Sequence of the second protein:
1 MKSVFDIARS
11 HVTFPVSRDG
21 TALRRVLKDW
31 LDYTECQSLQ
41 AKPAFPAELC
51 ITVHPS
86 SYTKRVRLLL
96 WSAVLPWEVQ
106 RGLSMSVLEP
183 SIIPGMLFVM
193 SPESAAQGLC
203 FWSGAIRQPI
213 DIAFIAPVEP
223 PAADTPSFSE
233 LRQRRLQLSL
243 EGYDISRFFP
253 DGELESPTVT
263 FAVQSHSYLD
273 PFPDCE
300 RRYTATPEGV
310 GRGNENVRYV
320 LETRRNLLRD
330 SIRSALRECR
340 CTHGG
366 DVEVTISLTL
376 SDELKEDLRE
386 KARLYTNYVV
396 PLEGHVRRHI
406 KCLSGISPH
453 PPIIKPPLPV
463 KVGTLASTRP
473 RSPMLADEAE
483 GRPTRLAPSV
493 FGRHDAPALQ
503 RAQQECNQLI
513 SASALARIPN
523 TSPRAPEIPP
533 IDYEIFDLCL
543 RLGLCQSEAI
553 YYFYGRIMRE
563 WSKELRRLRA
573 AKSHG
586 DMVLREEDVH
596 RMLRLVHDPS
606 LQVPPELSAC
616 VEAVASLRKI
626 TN

Interface contacts:
Residue L488 in the second protein is in contact with residue E64 in the first protein (closest heavy-atom distance 3.1 Å).
Residue L477 in the second protein contacts residue R69 in the first protein (closest heavy-atom distance 3.3 Å).
Residue L517 in the second protein is in contact with residue T62 in the first protein (closest heavy-atom distance 4.2 Å).
Residue P490 in the second protein contacts residue H59 in the first protein (closest heavy-atom distance 3.8 Å).
Residue A489 in the second protein is in contact with residue V60 in the first protein (closest heavy-atom distance 3.3 Å).
Residue A514 in the second protein interacts with residue T62 in the first protein (closest heavy-atom distance 4.0 Å).
Residue V492 in the second protein interacts with residue Y58 in the first protein (closest heavy-atom distance 3.4 Å).
Residue V462 in the second protein interacts with residue C76 in the first protein (closest heavy-atom distance 4.2 Å).
Residue A489 in the second protein interacts with residue W65 in the first protein (closest heavy-atom distance 3.5 Å).
Residue S491 in the second protein contacts residue H59 in the first protein (closest heavy-atom distance 3.6 Å).
Residue L488 in the second protein is in contact with residue W65 in the first protein (closest heavy-atom distance 3.6 Å).
Residue V492 in the second protein is in contact with residue L56 in the first protein (closest heavy-atom distance 4.1 Å).
Residue R495 in the second protein is in contact with residue Y58 in the first protein (closest heavy-atom distance 3.1 Å).
Residue E480 in the second protein is in contact with residue R112 in the first protein (closest heavy-atom distance 2.4 Å).
Residue A514 in the second protein is in contact with residue F115 in the first protein (closest heavy-atom distance 3.4 Å).
Residue R484 in the second protein contacts residue S72 in the first protein (closest heavy-atom distance 2.4 Å).
Residue R484 in the second protein interacts with residue C76 in the first protein (closest heavy-atom distance 4.2 Å).
Residue L488 in the second protein interacts with residue H77 in the first protein (closest heavy-atom distance 3.9 Å).
Residue K457 in the second protein interacts with residue Q57 in the first protein (closest heavy-atom distance 3.7 Å).
Residue S491 in the second protein interacts with residue Q57 in the first protein (closest heavy-atom distance 3.0 Å).
Residue R484 in the second protein is in contact with residue E68 in the first protein (closest heavy-atom distance 4.3 Å).
Residue V492 in the second protein contacts residue Q57 in the first protein (closest heavy-atom distance 3.4 Å).
Residue R495 in the second protein contacts residue E51 in the first protein (closest heavy-atom distance 3.6 Å).
Residue P490 in the second protein is in contact with residue V60 in the first protein (closest heavy-atom distance 3.1 Å).
Residue L477 in the second protein interacts with residue D71 in the first protein (closest heavy-atom distance 4.5 Å).
Residue P490 in the second protein interacts with residue T62 in the first protein (closest heavy-atom distance 3.8 Å).
Residue R487 in the second protein interacts with residue W65 in the first protein (closest heavy-atom distance 3.2 Å).
Residue R495 in the second protein is in contact with residue D54 in the first protein (closest heavy-atom distance 2.7 Å).
Residue L477 in the second protein is in contact with residue Y83 in the first protein (closest heavy-atom distance 4.5 Å).
Residue S515 in the second protein is in contact with residue D116 in the first protein (closest heavy-atom distance 3.3 Å).
Residue A489 in the second protein contacts residue F73 in the first protein (closest heavy-atom distance 4.1 Å).
Residue A489 in the second protein contacts residue E64 in the first protein (closest heavy-atom distance 4.2 Å).
Residue K463 in the second protein interacts with residue P79 in the first protein (closest heavy-atom distance 4.4 Å).
Residue A489 in the second protein interacts with residue T62 in the first protein (closest heavy-atom distance 4.4 Å).
Residue A514 in the second protein contacts residue D116 in the first protein (closest heavy-atom distance 4.4 Å).
Residue A518 in the second protein is in contact with residue Q63 in the first protein (closest heavy-atom distance 3.5 Å).
Residue G494 in the second protein interacts with residue L56 in the first protein (closest heavy-atom distance 3.6 Å).
Residue R487 in the second protein contacts residue E64 in the first protein (closest heavy-atom distance 3.6 Å).
Residue P485 in the second protein is in contact with residue W65 in the first protein (closest heavy-atom distance 3.5 Å).
Residue S515 in the second protein interacts with residue F115 in the first protein (closest heavy-atom distance 3.7 Å).
Residue R495 in the second protein contacts residue S53 in the first protein (closest heavy-atom distance 3.3 Å).
Residue E480 in the second protein interacts with residue E68 in the first protein (closest heavy-atom distance 4.1 Å).
Residue F493 in the second protein interacts with residue Q57 in the first protein (closest heavy-atom distance 3.6 Å).
Residue P485 in the second protein is in contact with residue E64 in the first protein (closest heavy-atom distance 3.6 Å).
Residue G494 in the second protein is in contact with residue Y58 in the first protein (closest heavy-atom distance 3.4 Å).
Residue A489 in the second protein interacts with residue H77 in the first protein (closest heavy-atom distance 3.2 Å).
Residue R484 in the second protein interacts with residue T75 in the first protein (closest heavy-atom distance 4.1 Å).
Residue A514 in the second protein contacts residue V61 in the first protein (closest heavy-atom distance 3.6 Å).
Residue R495 in the second protein is in contact with residue L56 in the first protein (closest heavy-atom distance 3.4 Å).
Residue F493 in the second protein is in contact with residue L56 in the first protein (closest heavy-atom distance 3.7 Å).
Residue S491 in the second protein contacts residue Y58 in the first protein (closest heavy-atom distance 3.3 Å).
Residue P490 in the second protein interacts with residue Y58 in the first protein (closest heavy-atom distance 4.3 Å).
Residue G483 in the second protein interacts with residue E68 in the first protein (closest heavy-atom distance 3.1 Å).
Residue I512 in the second protein contacts residue V60 in the first protein (closest heavy-atom distance 3.4 Å).
Residue G494 in the second protein is in contact with residue D54 in the first protein (closest heavy-atom distance 3.6 Å).
Residue E480 in the second protein contacts residue R69 in the first protein (closest heavy-atom distance 4.3 Å).
Residue R495 in the second protein interacts with residue S50 in the first protein (closest heavy-atom distance 4.0 Å).
Residue R473 in the second protein contacts residue Y83 in the first protein (closest heavy-atom distance 3.6 Å).
Residue L488 in the second protein is in contact with residue C76 in the first protein (closest heavy-atom distance 3.8 Å).
Residue A489 in the second protein contacts residue H59 in the first protein (closest heavy-atom distance 4.1 Å).

Sequence of the first protein:
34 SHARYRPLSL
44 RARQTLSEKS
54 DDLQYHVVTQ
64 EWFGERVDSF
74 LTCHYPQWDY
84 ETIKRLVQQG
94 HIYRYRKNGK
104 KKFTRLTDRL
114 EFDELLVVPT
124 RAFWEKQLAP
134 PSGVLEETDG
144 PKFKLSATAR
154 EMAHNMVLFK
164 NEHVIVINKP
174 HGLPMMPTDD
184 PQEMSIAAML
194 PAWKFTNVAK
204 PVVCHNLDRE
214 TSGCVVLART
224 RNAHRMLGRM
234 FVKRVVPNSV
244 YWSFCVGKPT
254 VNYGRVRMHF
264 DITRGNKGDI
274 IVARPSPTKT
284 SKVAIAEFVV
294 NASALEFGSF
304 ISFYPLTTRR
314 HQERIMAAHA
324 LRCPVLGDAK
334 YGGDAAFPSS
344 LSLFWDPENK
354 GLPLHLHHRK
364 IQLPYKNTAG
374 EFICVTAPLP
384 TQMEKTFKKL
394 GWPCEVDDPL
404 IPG

This data describes a binding interaction between two proteins.